Residue-level contacts at the interface:
Residue F228 in protein 1 interacts with residue I33 in protein 2 (closest heavy-atom distance 3.6 Å).
Residue G219 in protein 1 is in contact with residue Y3 in protein 2 (closest heavy-atom distance 4.3 Å).
Residue I236 in protein 1 interacts with residue L44 in protein 2 (closest heavy-atom distance 4.8 Å).
Residue L217 in protein 1 interacts with residue H48 in protein 2 (closest heavy-atom distance 2.7 Å).
Residue L217 in protein 1 interacts with residue H47 in protein 2 (closest heavy-atom distance 3.7 Å).
Residue N237 in protein 1 contacts residue K50 in protein 2 (closest heavy-atom distance 4.5 Å).
Residue Y238 in protein 1 interacts with residue R49 in protein 2 (closest heavy-atom distance 3.8 Å).
Residue S216 in protein 1 contacts residue H48 in protein 2 (closest heavy-atom distance 3.1 Å).
Residue Y238 in protein 1 interacts with residue H48 in protein 2 (closest heavy-atom distance 3.7 Å).
Residue Q235 in protein 1 is in contact with residue I33 in protein 2 (closest heavy-atom distance 4.1 Å).
Residue G219 in protein 1 contacts residue H47 in protein 2 (closest heavy-atom distance 3.7 Å).
Residue I236 in protein 1 contacts residue T40 in protein 2 (closest heavy-atom distance 4.3 Å).
Residue I229 in protein 1 contacts residue T40 in protein 2 (closest heavy-atom distance 4.1 Å).
Residue S220 in protein 1 is in contact with residue S2 in protein 2 (closest heavy-atom distance 3.6 Å).
Residue G219 in protein 1 interacts with residue Y43 in protein 2 (closest heavy-atom distance 3.1 Å).
Residue T218 in protein 1 is in contact with residue H48 in protein 2 (closest heavy-atom distance 4.8 Å).
Residue Y238 in protein 1 is in contact with residue E45 in protein 2 (closest heavy-atom distance 2.7 Å).
Residue T240 in protein 1 contacts residue K50 in protein 2 (closest heavy-atom distance 4.1 Å).
Residue Y238 in protein 1 contacts residue L44 in protein 2 (closest heavy-atom distance 3.4 Å).
Residue T218 in protein 1 interacts with residue Y43 in protein 2 (closest heavy-atom distance 4.4 Å).
Residue Y238 in protein 1 is in contact with residue K51 in protein 2 (closest heavy-atom distance 4.3 Å).
Residue I229 in protein 1 contacts residue M22 in protein 2 (closest heavy-atom distance 3.6 Å).
Residue S220 in protein 1 is in contact with residue Y3 in protein 2 (closest heavy-atom distance 3.4 Å).
Residue T146 in protein 1 is in contact with residue S2 in protein 2 (closest heavy-atom distance 4.6 Å).
Residue Q235 in protein 1 is in contact with residue K34 in protein 2 (closest heavy-atom distance 3.2 Å).
Residue L217 in protein 1 is in contact with residue L44 in protein 2 (closest heavy-atom distance 4.6 Å).
Residue I236 in protein 1 interacts with residue T37 in protein 2 (closest heavy-atom distance 3.5 Å).
Residue F228 in protein 1 is in contact with residue C36 in protein 2 (closest heavy-atom distance 4.2 Å).
Residue F228 in protein 1 is in contact with residue A26 in protein 2 (closest heavy-atom distance 3.8 Å).
Residue S232 in protein 1 contacts residue I33 in protein 2 (closest heavy-atom distance 4.0 Å).
Residue F228 in protein 1 interacts with residue M22 in protein 2 (closest heavy-atom distance 3.5 Å).
Residue S220 in protein 1 is in contact with residue Y43 in protein 2 (closest heavy-atom distance 4.4 Å).
Residue W86 in protein 1 contacts residue S2 in protein 2 (closest heavy-atom distance 4.1 Å).
Residue N233 in protein 1 interacts with residue L44 in protein 2 (closest heavy-atom distance 4.6 Å).
Residue A231 in protein 1 is in contact with residue I33 in protein 2 (closest heavy-atom distance 3.4 Å).
Residue S232 in protein 1 interacts with residue T40 in protein 2 (closest heavy-atom distance 3.3 Å).
Residue F228 in protein 1 contacts residue P32 in protein 2 (closest heavy-atom distance 3.9 Å).
Residue S220 in protein 1 interacts with residue Y19 in protein 2 (closest heavy-atom distance 4.9 Å).
Residue Q235 in protein 1 interacts with residue T37 in protein 2 (closest heavy-atom distance 3.9 Å).
Residue Y239 in protein 1 contacts residue K50 in protein 2 (closest heavy-atom distance 4.6 Å).
Residue F215 in protein 1 interacts with residue S2 in protein 2 (closest heavy-atom distance 3.7 Å).
Residue G219 in protein 1 interacts with residue S2 in protein 2 (closest heavy-atom distance 4.3 Å).
Residue I229 in protein 1 contacts residue Y43 in protein 2 (closest heavy-atom distance 3.7 Å).
Residue I225 in protein 1 contacts residue Y19 in protein 2 (closest heavy-atom distance 3.5 Å).
Residue Y238 in protein 1 interacts with residue K50 in protein 2 (closest heavy-atom distance 2.4 Å).
Residue Y238 in protein 1 contacts residue E41 in protein 2 (closest heavy-atom distance 4.3 Å).
Residue I236 in protein 1 is in contact with residue E41 in protein 2 (closest heavy-atom distance 3.6 Å).
Residue F228 in protein 1 is in contact with residue T40 in protein 2 (closest heavy-atom distance 3.5 Å).
Residue S87 in protein 1 is in contact with residue S2 in protein 2 (closest heavy-atom distance 4.4 Å).
Residue I225 in protein 1 interacts with residue L23 in protein 2 (closest heavy-atom distance 4.2 Å).
Residue Y239 in protein 1 contacts residue H48 in protein 2 (closest heavy-atom distance 3.9 Å).
Residue I229 in protein 1 contacts residue L44 in protein 2 (closest heavy-atom distance 3.7 Å).
Residue S216 in protein 1 is in contact with residue H47 in protein 2 (closest heavy-atom distance 2.7 Å).
Residue T221 in protein 1 is in contact with residue S2 in protein 2 (closest heavy-atom distance 3.6 Å).
Residue E222 in protein 1 interacts with residue Y19 in protein 2 (closest heavy-atom distance 4.9 Å).
Residue E222 in protein 1 is in contact with residue S2 in protein 2 (closest heavy-atom distance 4.6 Å).
Residue F215 in protein 1 contacts residue H47 in protein 2 (closest heavy-atom distance 3.7 Å).
Residue H88 in protein 1 contacts residue S2 in protein 2 (closest heavy-atom distance 3.8 Å).
Residue T218 in protein 1 interacts with residue H47 in protein 2 (closest heavy-atom distance 4.0 Å).

This data describes a binding interaction between two proteins.

Sequence of protein 1:
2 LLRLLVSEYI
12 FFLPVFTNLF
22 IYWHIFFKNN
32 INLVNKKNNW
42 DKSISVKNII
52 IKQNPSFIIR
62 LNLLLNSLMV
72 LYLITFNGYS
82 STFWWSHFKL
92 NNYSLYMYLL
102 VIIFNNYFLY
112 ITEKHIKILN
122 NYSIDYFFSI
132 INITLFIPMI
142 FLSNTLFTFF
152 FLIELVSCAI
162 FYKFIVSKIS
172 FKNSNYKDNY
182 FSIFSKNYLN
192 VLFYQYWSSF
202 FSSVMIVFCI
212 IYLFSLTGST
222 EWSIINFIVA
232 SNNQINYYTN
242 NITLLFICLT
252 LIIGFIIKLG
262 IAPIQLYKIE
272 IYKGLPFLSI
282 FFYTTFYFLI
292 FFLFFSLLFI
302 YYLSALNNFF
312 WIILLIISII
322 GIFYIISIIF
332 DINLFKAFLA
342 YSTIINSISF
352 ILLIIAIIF

Sequence of protein 2:
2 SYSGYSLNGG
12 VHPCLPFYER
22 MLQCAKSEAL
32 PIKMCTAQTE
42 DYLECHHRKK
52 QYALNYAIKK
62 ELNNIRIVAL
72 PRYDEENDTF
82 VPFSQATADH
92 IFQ